Sequence of the first protein:
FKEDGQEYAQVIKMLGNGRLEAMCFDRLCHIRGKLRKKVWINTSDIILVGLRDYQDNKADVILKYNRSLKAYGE

These two protein chains interact to form a complex.

Contacts between the two chains:
Residue S135 in the second protein interacts with residue D83 in the first protein (closest heavy-atom distance 4.1 Å).

Sequence of the second protein:
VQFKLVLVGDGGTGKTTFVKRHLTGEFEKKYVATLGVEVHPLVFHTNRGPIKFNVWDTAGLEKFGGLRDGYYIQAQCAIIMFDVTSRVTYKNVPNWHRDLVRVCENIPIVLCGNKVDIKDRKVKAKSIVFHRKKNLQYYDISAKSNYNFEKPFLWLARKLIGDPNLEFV